The following describes two proteins that form a bound complex.

Sequence of protein 2:
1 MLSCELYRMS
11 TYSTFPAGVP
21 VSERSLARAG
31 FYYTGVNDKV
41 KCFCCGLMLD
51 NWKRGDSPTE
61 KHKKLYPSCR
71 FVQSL

Sequence of protein 1:
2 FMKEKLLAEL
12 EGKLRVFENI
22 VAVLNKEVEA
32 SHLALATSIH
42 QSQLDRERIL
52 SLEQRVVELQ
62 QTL

Residue-level contacts at the interface:
Residue E23 in protein 2 contacts residue K27 in protein 1 (closest heavy-atom distance 3.9 Å).
Residue Y7 in protein 2 interacts with residue K14 in protein 1 (closest heavy-atom distance 4.3 Å).
Residue Y7 in protein 2 contacts residue I21 in protein 1 (closest heavy-atom distance 4.5 Å).
Residue Y12 in protein 2 is in contact with residue K27 in protein 1 (closest heavy-atom distance 3.9 Å).
Residue M9 in protein 2 is in contact with residue V24 in protein 1 (closest heavy-atom distance 3.7 Å).
Residue Y7 in protein 2 contacts residue V17 in protein 1 (closest heavy-atom distance 3.9 Å).
Residue M9 in protein 2 contacts residue L25 in protein 1 (closest heavy-atom distance 4.1 Å).
Residue T14 in protein 2 is in contact with residue K27 in protein 1 (closest heavy-atom distance 4.2 Å).
Residue S13 in protein 2 interacts with residue A23 in protein 1 (closest heavy-atom distance 3.9 Å).
Residue R24 in protein 2 is in contact with residue E28 in protein 1 (closest heavy-atom distance 2.8 Å).
Residue S10 in protein 2 interacts with residue V24 in protein 1 (closest heavy-atom distance 4.7 Å).
Residue L2 in protein 2 is in contact with residue V17 in protein 1 (closest heavy-atom distance 4.9 Å).
Residue M9 in protein 2 contacts residue E28 in protein 1 (closest heavy-atom distance 3.8 Å).
Residue F15 in protein 2 is in contact with residue K27 in protein 1 (closest heavy-atom distance 2.9 Å).
Residue S10 in protein 2 is in contact with residue V17 in protein 1 (closest heavy-atom distance 3.6 Å).
Residue S10 in protein 2 is in contact with residue I21 in protein 1 (closest heavy-atom distance 3.2 Å).
Residue S10 in protein 2 contacts residue N20 in protein 1 (closest heavy-atom distance 3.1 Å).
Residue L2 in protein 2 contacts residue I21 in protein 1 (closest heavy-atom distance 3.6 Å).
Residue L6 in protein 2 interacts with residue I21 in protein 1 (closest heavy-atom distance 3.4 Å).
Residue S13 in protein 2 is in contact with residue V24 in protein 1 (closest heavy-atom distance 3.8 Å).
Residue L2 in protein 2 interacts with residue F18 in protein 1 (closest heavy-atom distance 3.6 Å).
Residue S13 in protein 2 is in contact with residue K27 in protein 1 (closest heavy-atom distance 3.0 Å).
Residue M9 in protein 2 contacts residue I21 in protein 1 (closest heavy-atom distance 4.6 Å).
Residue Y12 in protein 2 is in contact with residue V24 in protein 1 (closest heavy-atom distance 3.8 Å).
Residue R24 in protein 2 contacts residue L25 in protein 1 (closest heavy-atom distance 3.5 Å).
Residue S13 in protein 2 is in contact with residue N20 in protein 1 (closest heavy-atom distance 3.9 Å).
Residue E23 in protein 2 contacts residue V24 in protein 1 (closest heavy-atom distance 4.0 Å).
Residue M1 in protein 2 interacts with residue K14 in protein 1 (closest heavy-atom distance 4.9 Å).